Sequence of the first protein:
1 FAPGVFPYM

This data describes a binding interaction between two proteins.

Sequence of the second protein:
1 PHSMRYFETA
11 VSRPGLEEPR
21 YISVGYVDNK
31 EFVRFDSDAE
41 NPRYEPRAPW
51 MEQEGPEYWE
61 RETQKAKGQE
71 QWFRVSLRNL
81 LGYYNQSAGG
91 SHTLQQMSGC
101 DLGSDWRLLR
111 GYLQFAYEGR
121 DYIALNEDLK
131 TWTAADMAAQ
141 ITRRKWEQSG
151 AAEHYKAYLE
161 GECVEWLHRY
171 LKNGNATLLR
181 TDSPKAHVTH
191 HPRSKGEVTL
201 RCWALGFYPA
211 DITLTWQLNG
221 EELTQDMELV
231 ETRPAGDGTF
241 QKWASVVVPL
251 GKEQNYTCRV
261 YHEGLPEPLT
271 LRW

Residue-level contacts at the interface:
Residue N79 in the second protein contacts residue Y8 in the first protein (closest heavy-atom distance 3.8 Å).
Residue V75 in the second protein interacts with residue Y8 in the first protein (closest heavy-atom distance 3.6 Å).
Residue L94 in the second protein is in contact with residue M9 in the first protein (closest heavy-atom distance 3.3 Å).
Residue Y58 in the second protein contacts residue F1 in the first protein (closest heavy-atom distance 4.0 Å).
Residue E8 in the second protein is in contact with residue P3 in the first protein (closest heavy-atom distance 3.2 Å).
Residue K65 in the second protein contacts residue F1 in the first protein (closest heavy-atom distance 3.1 Å).
Residue L113 in the second protein contacts residue F6 in the first protein (closest heavy-atom distance 4.5 Å).
Residue F32 in the second protein is in contact with residue F1 in the first protein (closest heavy-atom distance 4.8 Å).
Residue Y44 in the second protein is in contact with residue A2 in the first protein (closest heavy-atom distance 3.6 Å).
Residue Y83 in the second protein is in contact with residue M9 in the first protein (closest heavy-atom distance 2.6 Å).
Residue A152 in the second protein contacts residue F6 in the first protein (closest heavy-atom distance 4.9 Å).
Residue W146 in the second protein is in contact with residue P7 in the first protein (closest heavy-atom distance 3.1 Å).
Residue K145 in the second protein is in contact with residue M9 in the first protein (closest heavy-atom distance 3.1 Å).
Residue E62 in the second protein is in contact with residue A2 in the first protein (closest heavy-atom distance 2.8 Å).
Residue W72 in the second protein is in contact with residue F6 in the first protein (closest heavy-atom distance 2.9 Å).
Residue L80 in the second protein is in contact with residue M9 in the first protein (closest heavy-atom distance 4.2 Å).
Residue Q69 in the second protein is in contact with residue P3 in the first protein (closest heavy-atom distance 3.3 Å).
Residue S76 in the second protein is in contact with residue Y8 in the first protein (closest heavy-atom distance 3.7 Å).
Residue Y158 in the second protein contacts residue F1 in the first protein (closest heavy-atom distance 3.0 Å).
Residue Y158 in the second protein is in contact with residue P3 in the first protein (closest heavy-atom distance 4.2 Å).
Residue A151 in the second protein contacts residue P7 in the first protein (closest heavy-atom distance 3.2 Å).
Residue W166 in the second protein interacts with residue F1 in the first protein (closest heavy-atom distance 2.9 Å).
Residue W72 in the second protein interacts with residue P7 in the first protein (closest heavy-atom distance 3.6 Å).
Residue S98 in the second protein contacts residue P3 in the first protein (closest heavy-atom distance 4.7 Å).
Residue F115 in the second protein is in contact with residue M9 in the first protein (closest heavy-atom distance 3.4 Å).
Residue Y6 in the second protein contacts residue F1 in the first protein (closest heavy-atom distance 3.4 Å).
Residue Y155 in the second protein interacts with residue F6 in the first protein (closest heavy-atom distance 3.2 Å).
Residue Y6 in the second protein contacts residue P3 in the first protein (closest heavy-atom distance 4.0 Å).
Residue W132 in the second protein interacts with residue F6 in the first protein (closest heavy-atom distance 3.9 Å).
Residue A151 in the second protein contacts residue F6 in the first protein (closest heavy-atom distance 3.5 Å).
Residue W72 in the second protein contacts residue M9 in the first protein (closest heavy-atom distance 3.5 Å).
Residue W146 in the second protein contacts residue F6 in the first protein (closest heavy-atom distance 3.8 Å).
Residue Y155 in the second protein contacts residue P3 in the first protein (closest heavy-atom distance 3.3 Å).
Residue Q69 in the second protein contacts residue G4 in the first protein (closest heavy-atom distance 3.4 Å).
Residue Y170 in the second protein interacts with residue F1 in the first protein (closest heavy-atom distance 2.5 Å).
Residue K145 in the second protein contacts residue Y8 in the first protein (closest heavy-atom distance 3.6 Å).
Residue Y122 in the second protein contacts residue M9 in the first protein (closest heavy-atom distance 3.9 Å).
Residue Y158 in the second protein contacts residue A2 in the first protein (closest heavy-atom distance 3.8 Å).
Residue W146 in the second protein is in contact with residue Y8 in the first protein (closest heavy-atom distance 2.5 Å).
Residue S149 in the second protein interacts with residue P7 in the first protein (closest heavy-atom distance 3.8 Å).
Residue T142 in the second protein contacts residue Y8 in the first protein (closest heavy-atom distance 4.8 Å).
Residue Y155 in the second protein interacts with residue G4 in the first protein (closest heavy-atom distance 4.8 Å).
Residue Q71 in the second protein contacts residue Y8 in the first protein (closest heavy-atom distance 4.7 Å).
Residue T142 in the second protein is in contact with residue M9 in the first protein (closest heavy-atom distance 2.6 Å).
Residue M4 in the second protein interacts with residue F1 in the first protein (closest heavy-atom distance 4.2 Å).
Residue W72 in the second protein is in contact with residue Y8 in the first protein (closest heavy-atom distance 3.6 Å).
Residue Y6 in the second protein is in contact with residue A2 in the first protein (closest heavy-atom distance 3.6 Å).
Residue W146 in the second protein contacts residue M9 in the first protein (closest heavy-atom distance 3.4 Å).
Residue K65 in the second protein interacts with residue G4 in the first protein (closest heavy-atom distance 4.3 Å).
Residue E62 in the second protein interacts with residue F1 in the first protein (closest heavy-atom distance 3.5 Å).
Residue N79 in the second protein interacts with residue M9 in the first protein (closest heavy-atom distance 2.7 Å).
Residue K65 in the second protein interacts with residue P3 in the first protein (closest heavy-atom distance 3.2 Å).
Residue R61 in the second protein contacts residue F1 in the first protein (closest heavy-atom distance 4.1 Å).
Residue I141 in the second protein contacts residue M9 in the first protein (closest heavy-atom distance 5.0 Å).
Residue F115 in the second protein is in contact with residue F6 in the first protein (closest heavy-atom distance 4.0 Å).
Residue S76 in the second protein contacts residue M9 in the first protein (closest heavy-atom distance 3.4 Å).
Residue E162 in the second protein interacts with residue F1 in the first protein (closest heavy-atom distance 3.2 Å).
Residue K65 in the second protein contacts residue A2 in the first protein (closest heavy-atom distance 3.1 Å).